Interface contacts:
Residue Q27 in chain A contacts residue L21 in chain B (closest heavy-atom distance 3.9 Å).
Residue P89 in chain A interacts with residue D18 in chain B (closest heavy-atom distance 3.8 Å).
Residue E37 in chain A contacts residue T1 in chain B (closest heavy-atom distance 2.9 Å).
Residue M39 in chain A contacts residue S77 in chain B (closest heavy-atom distance 3.8 Å).
Residue R86 in chain A interacts with residue T102 in chain B (closest heavy-atom distance 3.6 Å).
Residue K48 in chain A interacts with residue Q113 in chain B (closest heavy-atom distance 3.1 Å).
Residue F145 in chain A is in contact with residue K120 in chain B (closest heavy-atom distance 3.9 Å).
Residue E42 in chain A is in contact with residue K112 in chain B (closest heavy-atom distance 3.5 Å).
Residue D31 in chain A is in contact with residue S17 in chain B (closest heavy-atom distance 3.2 Å).
Residue E94 in chain A contacts residue K98 in chain B (closest heavy-atom distance 3.7 Å).
Residue Q45 in chain A is in contact with residue L110 in chain B (closest heavy-atom distance 3.4 Å).
Residue E42 in chain A interacts with residue S74 in chain B (closest heavy-atom distance 3.6 Å).
Residue E42 in chain A is in contact with residue G106 in chain B (closest heavy-atom distance 3.2 Å).
Residue D31 in chain A interacts with residue G14 in chain B (closest heavy-atom distance 3.9 Å).
Residue A41 in chain A interacts with residue S74 in chain B (closest heavy-atom distance 3.2 Å).
Residue C85 in chain A interacts with residue K98 in chain B (closest heavy-atom distance 3.6 Å).
Residue P89 in chain A contacts residue S17 in chain B (closest heavy-atom distance 3.1 Å).
Residue D90 in chain A contacts residue L21 in chain B (closest heavy-atom distance 2.9 Å).
Residue D35 in chain A contacts residue F80 in chain B (closest heavy-atom distance 3.3 Å).
Residue Y91 in chain A contacts residue D23 in chain B (closest heavy-atom distance 3.5 Å).
Residue K107 in chain A contacts residue Y105 in chain B (closest heavy-atom distance 3.4 Å).
Residue Q45 in chain A contacts residue R72 in chain B (closest heavy-atom distance 3.6 Å).
Residue E94 in chain A interacts with residue T96 in chain B (closest heavy-atom distance 3.5 Å).
Residue D46 in chain A contacts residue Q113 in chain B (closest heavy-atom distance 3.3 Å).
Residue D59 in chain A is in contact with residue T1 in chain B (closest heavy-atom distance 3.6 Å).
Residue E42 in chain A is in contact with residue A78 in chain B (closest heavy-atom distance 3.5 Å).
Residue K48 in chain A contacts residue I116 in chain B (closest heavy-atom distance 3.8 Å).
Residue D34 in chain A interacts with residue K2 in chain B (closest heavy-atom distance 3.8 Å).
Residue Q45 in chain A contacts residue S74 in chain B (closest heavy-atom distance 3.5 Å).
Residue S57 in chain A interacts with residue T1 in chain B (closest heavy-atom distance 3.0 Å).
Residue R86 in chain A interacts with residue H81 in chain B (closest heavy-atom distance 3.5 Å).
Residue S28 in chain A contacts residue L21 in chain B (closest heavy-atom distance 3.2 Å).
Residue E42 in chain A contacts residue S77 in chain B (closest heavy-atom distance 3.5 Å).
Residue E25 in chain A interacts with residue D23 in chain B (closest heavy-atom distance 3.1 Å).
Residue A38 in chain A is in contact with residue S77 in chain B (closest heavy-atom distance 3.3 Å).
Residue Y91 in chain A is in contact with residue T22 in chain B (closest heavy-atom distance 3.3 Å).
Residue Y91 in chain A is in contact with residue L21 in chain B (closest heavy-atom distance 3.5 Å).
Residue R86 in chain A interacts with residue D18 in chain B (closest heavy-atom distance 3.2 Å).
Residue A41 in chain A interacts with residue S73 in chain B (closest heavy-atom distance 3.3 Å).
Residue F56 in chain A is in contact with residue G3 in chain B (closest heavy-atom distance 3.7 Å).
Residue Y91 in chain A is in contact with residue T20 in chain B (closest heavy-atom distance 3.7 Å).
Residue R86 in chain A interacts with residue S77 in chain B (closest heavy-atom distance 3.2 Å).
Residue Q27 in chain A is in contact with residue D23 in chain B (closest heavy-atom distance 3.3 Å).
Residue E42 in chain A interacts with residue L109 in chain B (closest heavy-atom distance 3.8 Å).
Residue P146 in chain A contacts residue K120 in chain B (closest heavy-atom distance 3.8 Å).
Residue Q45 in chain A interacts with residue K112 in chain B (closest heavy-atom distance 3.7 Å).
Residue Q30 in chain A is in contact with residue K2 in chain B (closest heavy-atom distance 3.8 Å).
Residue E37 in chain A contacts residue K2 in chain B (closest heavy-atom distance 3.3 Å).
Residue Q45 in chain A interacts with residue L109 in chain B (closest heavy-atom distance 2.9 Å).
Residue R86 in chain A interacts with residue F80 in chain B (closest heavy-atom distance 3.9 Å).
Residue D34 in chain A contacts residue L10 in chain B (closest heavy-atom distance 3.8 Å).
Residue E37 in chain A is in contact with residue G3 in chain B (closest heavy-atom distance 3.7 Å).
Residue D90 in chain A is in contact with residue S17 in chain B (closest heavy-atom distance 3.0 Å).
Residue F56 in chain A interacts with residue T1 in chain B (closest heavy-atom distance 3.7 Å).
Residue N82 in chain A is in contact with residue K98 in chain B (closest heavy-atom distance 3.8 Å).
Residue A38 in chain A contacts residue V76 in chain B (closest heavy-atom distance 3.6 Å).
Residue D34 in chain A contacts residue L5 in chain B (closest heavy-atom distance 3.5 Å).
Residue A92 in chain A contacts residue T20 in chain B (closest heavy-atom distance 3.1 Å).
Residue R86 in chain A is in contact with residue K98 in chain B (closest heavy-atom distance 3.7 Å).
Residue R127 in chain A interacts with residue Y124 in chain B (closest heavy-atom distance 3.3 Å).

Sequence of chain A:
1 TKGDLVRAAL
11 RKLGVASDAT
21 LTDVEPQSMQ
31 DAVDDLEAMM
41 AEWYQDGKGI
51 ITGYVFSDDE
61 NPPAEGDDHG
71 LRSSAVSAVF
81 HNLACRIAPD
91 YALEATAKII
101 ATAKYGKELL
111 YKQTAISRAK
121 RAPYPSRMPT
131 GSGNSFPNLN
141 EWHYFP

Sequence of chain B:
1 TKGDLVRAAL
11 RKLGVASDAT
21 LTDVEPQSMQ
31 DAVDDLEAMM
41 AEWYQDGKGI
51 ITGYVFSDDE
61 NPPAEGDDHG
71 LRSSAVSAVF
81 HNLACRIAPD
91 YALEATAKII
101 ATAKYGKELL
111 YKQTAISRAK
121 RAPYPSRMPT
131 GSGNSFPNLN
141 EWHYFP

The following describes two proteins that form a bound complex.